Sequence of the second protein:
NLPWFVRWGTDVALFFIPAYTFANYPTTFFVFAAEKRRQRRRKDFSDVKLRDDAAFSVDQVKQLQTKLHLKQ

Residue-level contacts at the interface:
Residue L12 in the first protein is in contact with residue R8 in the second protein (closest heavy-atom distance 4.8 Å).
Residue N9 in the first protein contacts residue R8 in the second protein (closest heavy-atom distance 4.4 Å).
Residue L12 in the first protein is in contact with residue L3 in the second protein (closest heavy-atom distance 4.0 Å).

Sequence of the first protein:
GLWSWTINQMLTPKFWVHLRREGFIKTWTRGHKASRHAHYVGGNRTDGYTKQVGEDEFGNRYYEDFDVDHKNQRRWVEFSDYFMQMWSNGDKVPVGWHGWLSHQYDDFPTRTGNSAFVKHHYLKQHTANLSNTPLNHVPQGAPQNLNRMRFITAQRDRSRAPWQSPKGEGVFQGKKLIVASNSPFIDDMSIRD

The following describes two proteins that form a bound complex.